Sequence of protein 2:
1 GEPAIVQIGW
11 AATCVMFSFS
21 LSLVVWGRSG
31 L

Residue-level contacts at the interface:
Residue K273 in protein 1 contacts residue R28 in protein 2 (closest heavy-atom distance 4.1 Å).
Residue V35 in protein 1 is in contact with residue E2 in protein 2 (closest heavy-atom distance 4.8 Å).
Residue E277 in protein 1 contacts residue G27 in protein 2 (closest heavy-atom distance 4.9 Å).
Residue L256 in protein 1 contacts residue A12 in protein 2 (closest heavy-atom distance 3.3 Å).
Residue V267 in protein 1 contacts residue F19 in protein 2 (closest heavy-atom distance 4.6 Å).
Residue Q247 in protein 1 is in contact with residue V6 in protein 2 (closest heavy-atom distance 3.9 Å).
Residue I252 in protein 1 interacts with residue V6 in protein 2 (closest heavy-atom distance 3.5 Å).
Residue L255 in protein 1 is in contact with residue G9 in protein 2 (closest heavy-atom distance 4.9 Å).
Residue L40 in protein 1 interacts with residue I5 in protein 2 (closest heavy-atom distance 4.4 Å).
Residue K274 in protein 1 interacts with residue S29 in protein 2 (closest heavy-atom distance 4.4 Å).
Residue L255 in protein 1 interacts with residue T13 in protein 2 (closest heavy-atom distance 4.1 Å).
Residue L263 in protein 1 is in contact with residue F19 in protein 2 (closest heavy-atom distance 3.4 Å).
Residue L256 in protein 1 is in contact with residue I5 in protein 2 (closest heavy-atom distance 4.4 Å).
Residue V270 in protein 1 interacts with residue L23 in protein 2 (closest heavy-atom distance 4.5 Å).
Residue F259 in protein 1 is in contact with residue A12 in protein 2 (closest heavy-atom distance 3.6 Å).
Residue V262 in protein 1 contacts residue M16 in protein 2 (closest heavy-atom distance 3.5 Å).
Residue K274 in protein 1 interacts with residue W26 in protein 2 (closest heavy-atom distance 2.9 Å).
Residue I252 in protein 1 interacts with residue I5 in protein 2 (closest heavy-atom distance 3.6 Å).
Residue Q37 in protein 1 interacts with residue E2 in protein 2 (closest heavy-atom distance 3.0 Å).
Residue L263 in protein 1 interacts with residue L23 in protein 2 (closest heavy-atom distance 4.2 Å).
Residue P36 in protein 1 contacts residue G1 in protein 2 (closest heavy-atom distance 4.0 Å).
Residue Q266 in protein 1 is in contact with residue S20 in protein 2 (closest heavy-atom distance 3.1 Å).
Residue Q266 in protein 1 contacts residue M16 in protein 2 (closest heavy-atom distance 4.2 Å).
Residue V39 in protein 1 is in contact with residue P3 in protein 2 (closest heavy-atom distance 4.5 Å).
Residue F259 in protein 1 contacts residue M16 in protein 2 (closest heavy-atom distance 3.4 Å).
Residue L263 in protein 1 interacts with residue M16 in protein 2 (closest heavy-atom distance 4.0 Å).
Residue L256 in protein 1 contacts residue I8 in protein 2 (closest heavy-atom distance 4.4 Å).
Residue L256 in protein 1 contacts residue G9 in protein 2 (closest heavy-atom distance 4.9 Å).
Residue F259 in protein 1 interacts with residue T13 in protein 2 (closest heavy-atom distance 3.4 Å).
Residue A38 in protein 1 is in contact with residue V6 in protein 2 (closest heavy-atom distance 4.2 Å).
Residue V267 in protein 1 is in contact with residue L23 in protein 2 (closest heavy-atom distance 4.0 Å).
Residue P36 in protein 1 interacts with residue E2 in protein 2 (closest heavy-atom distance 3.5 Å).
Residue P249 in protein 1 interacts with residue I5 in protein 2 (closest heavy-atom distance 4.2 Å).
Residue Q253 in protein 1 interacts with residue I5 in protein 2 (closest heavy-atom distance 4.3 Å).
Residue A38 in protein 1 interacts with residue P3 in protein 2 (closest heavy-atom distance 3.6 Å).
Residue A38 in protein 1 interacts with residue E2 in protein 2 (closest heavy-atom distance 3.9 Å).
Residue K273 in protein 1 contacts residue G27 in protein 2 (closest heavy-atom distance 3.0 Å).
Residue V270 in protein 1 is in contact with residue W26 in protein 2 (closest heavy-atom distance 3.8 Å).
Residue Q37 in protein 1 interacts with residue V6 in protein 2 (closest heavy-atom distance 4.4 Å).
Residue F259 in protein 1 is in contact with residue G9 in protein 2 (closest heavy-atom distance 4.7 Å).
Residue Q37 in protein 1 interacts with residue W10 in protein 2 (closest heavy-atom distance 3.3 Å).
Residue I252 in protein 1 contacts residue G9 in protein 2 (closest heavy-atom distance 3.7 Å).
Residue V270 in protein 1 contacts residue G27 in protein 2 (closest heavy-atom distance 3.6 Å).
Residue Q266 in protein 1 contacts residue L23 in protein 2 (closest heavy-atom distance 3.4 Å).
Residue L271 in protein 1 contacts residue W26 in protein 2 (closest heavy-atom distance 3.9 Å).
Residue L40 in protein 1 is in contact with residue P3 in protein 2 (closest heavy-atom distance 4.1 Å).
Residue K274 in protein 1 contacts residue G27 in protein 2 (closest heavy-atom distance 3.9 Å).

Sequence of protein 1:
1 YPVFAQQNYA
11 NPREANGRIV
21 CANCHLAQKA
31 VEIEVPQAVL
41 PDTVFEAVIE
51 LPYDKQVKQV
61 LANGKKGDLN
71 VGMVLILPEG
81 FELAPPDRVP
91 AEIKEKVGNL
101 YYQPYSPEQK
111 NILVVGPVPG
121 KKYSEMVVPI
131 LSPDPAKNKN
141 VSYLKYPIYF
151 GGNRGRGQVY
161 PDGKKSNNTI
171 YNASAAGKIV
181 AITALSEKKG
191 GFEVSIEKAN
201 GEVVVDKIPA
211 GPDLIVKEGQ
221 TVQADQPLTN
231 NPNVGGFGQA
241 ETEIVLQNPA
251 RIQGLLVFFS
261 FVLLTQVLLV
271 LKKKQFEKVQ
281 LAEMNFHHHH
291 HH

The following describes two proteins that form a bound complex.